Sequence of chain B:
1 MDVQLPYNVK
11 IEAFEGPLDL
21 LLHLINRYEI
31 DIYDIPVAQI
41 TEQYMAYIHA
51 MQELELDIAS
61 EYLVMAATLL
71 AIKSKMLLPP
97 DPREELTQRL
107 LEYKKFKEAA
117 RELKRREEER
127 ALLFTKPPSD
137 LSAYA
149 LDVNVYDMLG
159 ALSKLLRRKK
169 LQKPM

Interface contacts:
Residue Q30 in chain A is in contact with residue P172 in chain B (closest heavy-atom distance 3.4 Å).
Residue Y106 in chain A contacts residue M156 in chain B (closest heavy-atom distance 4.1 Å).
Residue G25 in chain A is in contact with residue P172 in chain B (closest heavy-atom distance 3.2 Å).
Residue K125 in chain A contacts residue A141 in chain B (closest heavy-atom distance 3.4 Å).
Residue G22 in chain A is in contact with residue K132 in chain B (closest heavy-atom distance 4.0 Å).
Residue L26 in chain A is in contact with residue P172 in chain B (closest heavy-atom distance 4.0 Å).
Residue K125 in chain A interacts with residue S138 in chain B (closest heavy-atom distance 3.8 Å).
Residue F157 in chain A interacts with residue M156 in chain B (closest heavy-atom distance 4.2 Å).
Residue L81 in chain A is in contact with residue Y140 in chain B (closest heavy-atom distance 3.8 Å).
Residue Y160 in chain A interacts with residue D150 in chain B (closest heavy-atom distance 3.1 Å).
Residue L93 in chain A is in contact with residue S138 in chain B (closest heavy-atom distance 3.6 Å).
Residue Q30 in chain A interacts with residue Q170 in chain B (closest heavy-atom distance 3.0 Å).
Residue E24 in chain A is in contact with residue K171 in chain B (closest heavy-atom distance 3.2 Å).
Residue S94 in chain A interacts with residue L149 in chain B (closest heavy-atom distance 3.9 Å).
Residue D23 in chain A interacts with residue S135 in chain B (closest heavy-atom distance 4.0 Å).
Residue L93 in chain A contacts residue L137 in chain B (closest heavy-atom distance 3.6 Å).
Residue F19 in chain A contacts residue T131 in chain B (closest heavy-atom distance 4.0 Å).
Residue E99 in chain A is in contact with residue R166 in chain B (closest heavy-atom distance 3.1 Å).
Residue L93 in chain A interacts with residue A141 in chain B (closest heavy-atom distance 4.0 Å).
Residue E99 in chain A interacts with residue L163 in chain B (closest heavy-atom distance 3.1 Å).
Residue F19 in chain A contacts residue K132 in chain B (closest heavy-atom distance 3.5 Å).
Residue K122 in chain A interacts with residue D136 in chain B (closest heavy-atom distance 3.7 Å).
Residue P92 in chain A interacts with residue L137 in chain B (closest heavy-atom distance 3.6 Å).
Residue L81 in chain A is in contact with residue L137 in chain B (closest heavy-atom distance 3.9 Å).
Residue A20 in chain A interacts with residue F130 in chain B (closest heavy-atom distance 4.1 Å).
Residue L172 in chain A interacts with residue L157 in chain B (closest heavy-atom distance 4.2 Å).
Residue V85 in chain A is in contact with residue L137 in chain B (closest heavy-atom distance 3.7 Å).
Residue F161 in chain A is in contact with residue N152 in chain B (closest heavy-atom distance 3.6 Å).
Residue W175 in chain A is in contact with residue L160 in chain B (closest heavy-atom distance 3.7 Å).
Residue L101 in chain A contacts residue M156 in chain B (closest heavy-atom distance 4.0 Å).
Residue I103 in chain A is in contact with residue L163 in chain B (closest heavy-atom distance 4.1 Å).
Residue L98 in chain A interacts with residue A159 in chain B (closest heavy-atom distance 3.7 Å).
Residue S27 in chain A interacts with residue P172 in chain B (closest heavy-atom distance 3.7 Å).
Residue L26 in chain A contacts residue Q170 in chain B (closest heavy-atom distance 3.9 Å).
Residue Q30 in chain A contacts residue K171 in chain B (closest heavy-atom distance 3.5 Å).
Residue R119 in chain A interacts with residue L163 in chain B (closest heavy-atom distance 4.0 Å).
Residue V68 in chain A interacts with residue P172 in chain B (closest heavy-atom distance 4.0 Å).
Residue P170 in chain A is in contact with residue L157 in chain B (closest heavy-atom distance 3.8 Å).
Residue L172 in chain A contacts residue L160 in chain B (closest heavy-atom distance 4.1 Å).
Residue A21 in chain A is in contact with residue L169 in chain B (closest heavy-atom distance 3.8 Å).
Residue A78 in chain A is in contact with residue Y140 in chain B (closest heavy-atom distance 3.5 Å).
Residue A102 in chain A contacts residue M156 in chain B (closest heavy-atom distance 3.6 Å).
Residue Y160 in chain A contacts residue L149 in chain B (closest heavy-atom distance 2.4 Å).
Residue L98 in chain A is in contact with residue D155 in chain B (closest heavy-atom distance 4.1 Å).
Residue E99 in chain A contacts residue A159 in chain B (closest heavy-atom distance 3.9 Å).
Residue L163 in chain A contacts residue V153 in chain B (closest heavy-atom distance 3.9 Å).
Residue A105 in chain A is in contact with residue M156 in chain B (closest heavy-atom distance 4.0 Å).
Residue E24 in chain A interacts with residue P172 in chain B (closest heavy-atom distance 3.6 Å).
Residue R133 in chain A contacts residue L149 in chain B (closest heavy-atom distance 3.0 Å).
Residue Y106 in chain A contacts residue L157 in chain B (closest heavy-atom distance 3.3 Å).
Residue F19 in chain A interacts with residue F130 in chain B (closest heavy-atom distance 3.6 Å).
Residue I118 in chain A contacts residue L163 in chain B (closest heavy-atom distance 4.0 Å).
Residue L98 in chain A interacts with residue V151 in chain B (closest heavy-atom distance 3.6 Å).
Residue F161 in chain A is in contact with residue V153 in chain B (closest heavy-atom distance 3.7 Å).
Residue K82 in chain A is in contact with residue Y140 in chain B (closest heavy-atom distance 3.5 Å).
Residue A20 in chain A contacts residue L169 in chain B (closest heavy-atom distance 3.8 Å).
Residue P170 in chain A contacts residue V153 in chain B (closest heavy-atom distance 4.0 Å).
Residue Y160 in chain A interacts with residue V151 in chain B (closest heavy-atom distance 3.0 Å).
Residue F161 in chain A is in contact with residue V151 in chain B (closest heavy-atom distance 3.5 Å).
Residue W175 in chain A interacts with residue L164 in chain B (closest heavy-atom distance 4.0 Å).

Sequence of chain A:
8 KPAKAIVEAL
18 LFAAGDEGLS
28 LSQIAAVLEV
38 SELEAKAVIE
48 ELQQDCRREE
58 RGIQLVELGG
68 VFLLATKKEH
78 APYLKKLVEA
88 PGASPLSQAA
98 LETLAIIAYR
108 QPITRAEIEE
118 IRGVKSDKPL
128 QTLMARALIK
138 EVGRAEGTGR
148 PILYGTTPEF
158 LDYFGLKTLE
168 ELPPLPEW

These two protein chains interact to form a complex.